This data describes a binding interaction between two proteins.

Interface contacts:
Residue A24 in chain B interacts with residue A24 in chain A (closest heavy-atom distance 3.2 Å).
Residue T38 in chain B interacts with residue T38 in chain A (closest heavy-atom distance 3.2 Å).
Residue F8 in chain B is in contact with residue G9 in chain A (closest heavy-atom distance 3.0 Å).
Residue Q27 in chain B interacts with residue Q27 in chain A (closest heavy-atom distance 2.8 Å).
Residue A11 in chain B contacts residue A11 in chain A (closest heavy-atom distance 3.2 Å).
Residue G14 in chain B contacts residue G14 in chain A (closest heavy-atom distance 3.3 Å).
Residue F25 in chain B interacts with residue F25 in chain A (closest heavy-atom distance 3.0 Å).
Residue L7 in chain B is in contact with residue L7 in chain A (closest heavy-atom distance 3.1 Å).
Residue G37 in chain B interacts with residue T38 in chain A (closest heavy-atom distance 3.1 Å).
Residue G2 in chain B contacts residue T1 in chain A (closest heavy-atom distance 3.2 Å).
Residue N35 in chain B interacts with residue N35 in chain A (closest heavy-atom distance 3.1 Å).
Residue G9 in chain B contacts residue G9 in chain A (closest heavy-atom distance 3.2 Å).
Residue S12 in chain B contacts residue T13 in chain A (closest heavy-atom distance 2.9 Å).
Residue T13 in chain B interacts with residue G14 in chain A (closest heavy-atom distance 3.2 Å).
Residue T10 in chain B contacts residue G9 in chain A (closest heavy-atom distance 2.8 Å).
Residue S19 in chain B is in contact with residue S20 in chain A (closest heavy-atom distance 3.0 Å).
Residue N35 in chain B contacts residue F36 in chain A (closest heavy-atom distance 2.8 Å).
Residue T3 in chain B interacts with residue T3 in chain A (closest heavy-atom distance 3.2 Å).
Residue T10 in chain B interacts with residue A11 in chain A (closest heavy-atom distance 2.8 Å).
Residue F18 in chain B contacts residue F18 in chain A (closest heavy-atom distance 3.1 Å).
Residue S39 in chain B interacts with residue T38 in chain A (closest heavy-atom distance 3.0 Å).
Residue T31 in chain B is in contact with residue G32 in chain A (closest heavy-atom distance 3.0 Å).
Residue L17 in chain B interacts with residue L17 in chain A (closest heavy-atom distance 3.3 Å).
Residue T31 in chain B contacts residue T31 in chain A (closest heavy-atom distance 3.3 Å).
Residue T10 in chain B interacts with residue T10 in chain A (closest heavy-atom distance 3.2 Å).
Residue N28 in chain B contacts residue K29 in chain A (closest heavy-atom distance 2.7 Å).
Residue A26 in chain B interacts with residue F25 in chain A (closest heavy-atom distance 2.9 Å).
Residue G34 in chain B is in contact with residue G34 in chain A (closest heavy-atom distance 2.9 Å).
Residue N23 in chain B contacts residue N23 in chain A (closest heavy-atom distance 3.0 Å).
Residue N5 in chain B contacts residue A4 in chain A (closest heavy-atom distance 2.8 Å).
Residue S39 in chain B contacts residue T40 in chain A (closest heavy-atom distance 3.1 Å).
Residue S19 in chain B contacts residue F18 in chain A (closest heavy-atom distance 3.0 Å).
Residue T3 in chain B is in contact with residue A4 in chain A (closest heavy-atom distance 2.9 Å).
Residue S20 in chain B interacts with residue S20 in chain A (closest heavy-atom distance 3.3 Å).
Residue N23 in chain B is in contact with residue N22 in chain A (closest heavy-atom distance 3.3 Å).
Residue T31 in chain B interacts with residue P30 in chain A (closest heavy-atom distance 3.0 Å).
Residue S19 in chain B contacts residue S19 in chain A (closest heavy-atom distance 3.2 Å).
Residue F8 in chain B interacts with residue L7 in chain A (closest heavy-atom distance 2.8 Å).
Residue A26 in chain B contacts residue Q27 in chain A (closest heavy-atom distance 3.0 Å).
Residue Q21 in chain B is in contact with residue S20 in chain A (closest heavy-atom distance 2.9 Å).
Residue N5 in chain B interacts with residue T6 in chain A (closest heavy-atom distance 3.3 Å).
Residue N22 in chain B interacts with residue N22 in chain A (closest heavy-atom distance 3.1 Å).
Residue N22 in chain B interacts with residue P30 in chain A (closest heavy-atom distance 2.7 Å).
Residue S16 in chain B interacts with residue S16 in chain A (closest heavy-atom distance 3.3 Å).
Residue F18 in chain B is in contact with residue F33 in chain A (closest heavy-atom distance 3.3 Å).
Residue G32 in chain B is in contact with residue F33 in chain A (closest heavy-atom distance 3.0 Å).
Residue F33 in chain B is in contact with residue F33 in chain A (closest heavy-atom distance 3.3 Å).
Residue G32 in chain B is in contact with residue G32 in chain A (closest heavy-atom distance 2.9 Å).
Residue A4 in chain B contacts residue A4 in chain A (closest heavy-atom distance 3.2 Å).
Residue T15 in chain B contacts residue T15 in chain A (closest heavy-atom distance 3.1 Å).
Residue S12 in chain B is in contact with residue A11 in chain A (closest heavy-atom distance 2.8 Å).
Residue T1 in chain B interacts with residue T1 in chain A (closest heavy-atom distance 3.2 Å).
Residue T6 in chain B interacts with residue T6 in chain A (closest heavy-atom distance 3.2 Å).
Residue F18 in chain B is in contact with residue L17 in chain A (closest heavy-atom distance 2.9 Å).
Residue S16 in chain B contacts residue L17 in chain A (closest heavy-atom distance 2.9 Å).
Residue S16 in chain B interacts with residue T15 in chain A (closest heavy-atom distance 3.1 Å).
Residue P30 in chain B is in contact with residue P30 in chain A (closest heavy-atom distance 3.3 Å).
Residue N5 in chain B interacts with residue N5 in chain A (closest heavy-atom distance 3.2 Å).
Residue G37 in chain B contacts residue F36 in chain A (closest heavy-atom distance 3.0 Å).
Residue S12 in chain B contacts residue S12 in chain A (closest heavy-atom distance 3.3 Å).

Sequence of chain B:
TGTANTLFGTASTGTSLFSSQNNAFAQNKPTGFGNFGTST

Sequence of chain A:
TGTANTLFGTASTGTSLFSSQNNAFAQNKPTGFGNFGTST